Contacts between the two chains:
Residue Y431 in the first protein is in contact with residue A13 in the second protein (closest heavy-atom distance 3.5 Å).
Residue V333 in the first protein is in contact with residue D62 in the second protein (closest heavy-atom distance 3.8 Å).
Residue D332 in the first protein interacts with residue D62 in the second protein (closest heavy-atom distance 4.7 Å).
Residue W330 in the first protein is in contact with residue L63 in the second protein (closest heavy-atom distance 4.8 Å).
Residue E329 in the first protein is in contact with residue K68 in the second protein (closest heavy-atom distance 4.6 Å).
Residue E425 in the first protein is in contact with residue K11 in the second protein (closest heavy-atom distance 4.0 Å).
Residue R337 in the first protein interacts with residue D62 in the second protein (closest heavy-atom distance 2.9 Å).
Residue V333 in the first protein is in contact with residue L63 in the second protein (closest heavy-atom distance 4.1 Å).
Residue R336 in the first protein contacts residue D62 in the second protein (closest heavy-atom distance 3.3 Å).
Residue R336 in the first protein interacts with residue S61 in the second protein (closest heavy-atom distance 3.4 Å).
Residue E329 in the first protein is in contact with residue L63 in the second protein (closest heavy-atom distance 3.3 Å).
Residue Y431 in the first protein contacts residue Y12 in the second protein (closest heavy-atom distance 3.8 Å).
Residue Y431 in the first protein interacts with residue D14 in the second protein (closest heavy-atom distance 2.8 Å).
Residue R337 in the first protein is in contact with residue W60 in the second protein (closest heavy-atom distance 4.5 Å).
Residue R336 in the first protein interacts with residue W60 in the second protein (closest heavy-atom distance 3.9 Å).
Residue R336 in the first protein is in contact with residue N64 in the second protein (closest heavy-atom distance 3.9 Å).
Residue A340 in the first protein interacts with residue W60 in the second protein (closest heavy-atom distance 3.9 Å).

Sequence of the second protein:
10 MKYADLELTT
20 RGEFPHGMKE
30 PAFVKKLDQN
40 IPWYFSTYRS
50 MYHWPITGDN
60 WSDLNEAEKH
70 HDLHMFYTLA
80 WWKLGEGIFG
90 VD

This data describes a binding interaction between two proteins.

Sequence of the first protein:
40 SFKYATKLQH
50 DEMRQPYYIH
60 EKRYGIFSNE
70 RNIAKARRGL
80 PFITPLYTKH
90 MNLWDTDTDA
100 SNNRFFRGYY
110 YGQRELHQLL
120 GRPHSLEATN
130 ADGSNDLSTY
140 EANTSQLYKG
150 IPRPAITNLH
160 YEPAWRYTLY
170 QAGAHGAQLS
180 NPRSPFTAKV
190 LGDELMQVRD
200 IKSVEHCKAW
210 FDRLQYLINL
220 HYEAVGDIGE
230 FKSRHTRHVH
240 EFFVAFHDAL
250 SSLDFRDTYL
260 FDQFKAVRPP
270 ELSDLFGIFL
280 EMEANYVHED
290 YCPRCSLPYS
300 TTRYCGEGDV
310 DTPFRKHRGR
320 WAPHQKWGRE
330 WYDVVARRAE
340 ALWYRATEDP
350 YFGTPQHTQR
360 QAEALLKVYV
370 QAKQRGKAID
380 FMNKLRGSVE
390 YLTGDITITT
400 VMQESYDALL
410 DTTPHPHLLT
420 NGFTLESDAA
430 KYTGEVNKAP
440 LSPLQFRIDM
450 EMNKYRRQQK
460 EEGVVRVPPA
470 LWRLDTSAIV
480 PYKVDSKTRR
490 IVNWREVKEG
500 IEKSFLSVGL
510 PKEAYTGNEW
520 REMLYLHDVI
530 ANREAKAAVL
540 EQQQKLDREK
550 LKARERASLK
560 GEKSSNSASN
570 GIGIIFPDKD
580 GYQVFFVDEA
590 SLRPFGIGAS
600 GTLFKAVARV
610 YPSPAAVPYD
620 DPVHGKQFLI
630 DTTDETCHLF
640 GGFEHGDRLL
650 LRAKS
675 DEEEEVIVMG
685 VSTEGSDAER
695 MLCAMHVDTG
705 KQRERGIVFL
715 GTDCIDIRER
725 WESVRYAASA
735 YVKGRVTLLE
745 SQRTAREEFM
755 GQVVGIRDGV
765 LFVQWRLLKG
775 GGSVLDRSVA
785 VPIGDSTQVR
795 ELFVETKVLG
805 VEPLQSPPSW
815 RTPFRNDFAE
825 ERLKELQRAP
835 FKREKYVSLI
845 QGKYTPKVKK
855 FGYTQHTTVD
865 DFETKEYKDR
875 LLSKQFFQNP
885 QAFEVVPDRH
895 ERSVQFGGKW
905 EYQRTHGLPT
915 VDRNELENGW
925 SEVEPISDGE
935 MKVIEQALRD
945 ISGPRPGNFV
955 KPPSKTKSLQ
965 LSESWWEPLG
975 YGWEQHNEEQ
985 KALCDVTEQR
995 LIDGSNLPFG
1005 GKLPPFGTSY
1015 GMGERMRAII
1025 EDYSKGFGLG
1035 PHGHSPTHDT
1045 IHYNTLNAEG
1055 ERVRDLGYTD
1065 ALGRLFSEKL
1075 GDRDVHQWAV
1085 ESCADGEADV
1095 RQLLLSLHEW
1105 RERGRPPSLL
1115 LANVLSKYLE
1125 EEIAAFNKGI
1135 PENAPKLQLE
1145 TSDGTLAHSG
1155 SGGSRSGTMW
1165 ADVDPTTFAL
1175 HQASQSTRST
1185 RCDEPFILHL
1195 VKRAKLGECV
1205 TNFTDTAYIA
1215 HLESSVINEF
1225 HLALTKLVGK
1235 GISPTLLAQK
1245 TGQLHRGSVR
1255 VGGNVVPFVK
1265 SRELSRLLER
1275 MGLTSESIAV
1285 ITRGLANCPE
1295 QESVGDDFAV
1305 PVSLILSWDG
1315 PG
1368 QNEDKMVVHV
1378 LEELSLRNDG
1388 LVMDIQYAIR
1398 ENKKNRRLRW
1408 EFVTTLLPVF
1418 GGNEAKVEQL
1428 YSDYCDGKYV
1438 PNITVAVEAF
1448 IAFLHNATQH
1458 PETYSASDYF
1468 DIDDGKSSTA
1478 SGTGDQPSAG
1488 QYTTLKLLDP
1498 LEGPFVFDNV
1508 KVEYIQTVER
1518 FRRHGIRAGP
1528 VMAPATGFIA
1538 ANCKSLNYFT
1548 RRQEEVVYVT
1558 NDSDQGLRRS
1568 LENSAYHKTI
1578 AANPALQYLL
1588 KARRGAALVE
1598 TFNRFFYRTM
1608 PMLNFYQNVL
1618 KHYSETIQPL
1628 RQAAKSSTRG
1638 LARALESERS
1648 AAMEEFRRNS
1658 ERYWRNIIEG